Sequence of chain B:
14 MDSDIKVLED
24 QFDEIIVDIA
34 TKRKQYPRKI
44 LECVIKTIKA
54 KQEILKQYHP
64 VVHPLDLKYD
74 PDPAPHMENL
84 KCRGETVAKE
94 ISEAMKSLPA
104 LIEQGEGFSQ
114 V

Residue-level contacts at the interface:
Residue V132 in chain A contacts residue F111 in chain B (closest heavy-atom distance 3.4 Å).
Residue M108 in chain A is in contact with residue R86 in chain B (closest heavy-atom distance 3.6 Å).
Residue A52 in chain A contacts residue T50 in chain B (closest heavy-atom distance 3.9 Å).
Residue Q95 in chain A is in contact with residue Y72 in chain B (closest heavy-atom distance 3.3 Å).
Residue Q119 in chain A is in contact with residue E93 in chain B (closest heavy-atom distance 3.6 Å).
Residue S98 in chain A interacts with residue D75 in chain B (closest heavy-atom distance 3.6 Å).
Residue M27 in chain A is in contact with residue E22 in chain B (closest heavy-atom distance 3.6 Å).
Residue V24 in chain A is in contact with residue L21 in chain B (closest heavy-atom distance 3.7 Å).
Residue Q91 in chain A is in contact with residue Y72 in chain B (closest heavy-atom distance 3.1 Å).
Residue F129 in chain A is in contact with residue F111 in chain B (closest heavy-atom distance 3.2 Å).
Residue V115 in chain A interacts with residue I94 in chain B (closest heavy-atom distance 3.7 Å).
Residue Y48 in chain A interacts with residue I43 in chain B (closest heavy-atom distance 3.5 Å).
Residue W41 in chain A interacts with residue I32 in chain B (closest heavy-atom distance 3.8 Å).
Residue Y30 in chain A is in contact with residue F25 in chain B (closest heavy-atom distance 3.4 Å).
Residue Q112 in chain A contacts residue T89 in chain B (closest heavy-atom distance 3.8 Å).
Residue F34 in chain A is in contact with residue R36 in chain B (closest heavy-atom distance 3.8 Å).
Residue I55 in chain A contacts residue A53 in chain B (closest heavy-atom distance 3.7 Å).
Residue D109 in chain A is in contact with residue R86 in chain B (closest heavy-atom distance 2.3 Å).
Residue L94 in chain A contacts residue D73 in chain B (closest heavy-atom distance 3.9 Å).
Residue L45 in chain A contacts residue Y39 in chain B (closest heavy-atom distance 3.6 Å).
Residue E37 in chain A contacts residue I32 in chain B (closest heavy-atom distance 3.6 Å).
Residue I55 in chain A is in contact with residue T50 in chain B (closest heavy-atom distance 3.7 Å).
Residue Y48 in chain A is in contact with residue C46 in chain B (closest heavy-atom distance 3.8 Å).
Residue D42 in chain A is in contact with residue K35 in chain B (closest heavy-atom distance 2.9 Å).
Residue R38 in chain A contacts residue K35 in chain B (closest heavy-atom distance 3.2 Å).
Residue Y48 in chain A interacts with residue V47 in chain B (closest heavy-atom distance 3.5 Å).
Residue M122 in chain A interacts with residue S100 in chain B (closest heavy-atom distance 3.5 Å).
Residue D42 in chain A contacts residue Y39 in chain B (closest heavy-atom distance 2.6 Å).
Residue M122 in chain A interacts with residue L104 in chain B (closest heavy-atom distance 3.6 Å).
Residue S35 in chain A is in contact with residue I28 in chain B (closest heavy-atom distance 3.2 Å).
Residue T126 in chain A interacts with residue L104 in chain B (closest heavy-atom distance 3.6 Å).
Residue M122 in chain A is in contact with residue A97 in chain B (closest heavy-atom distance 3.7 Å).
Residue V115 in chain A interacts with residue E93 in chain B (closest heavy-atom distance 3.8 Å).
Residue A52 in chain A contacts residue C46 in chain B (closest heavy-atom distance 3.7 Å).
Residue F34 in chain A is in contact with residue I28 in chain B (closest heavy-atom distance 3.8 Å).
Residue M108 in chain A contacts residue L83 in chain B (closest heavy-atom distance 3.6 Å).
Residue I31 in chain A is in contact with residue F25 in chain B (closest heavy-atom distance 3.9 Å).
Residue E37 in chain A interacts with residue R36 in chain B (closest heavy-atom distance 3.0 Å).
Residue M108 in chain A contacts residue G87 in chain B (closest heavy-atom distance 3.5 Å).
Residue W41 in chain A is in contact with residue Y39 in chain B (closest heavy-atom distance 3.3 Å).
Residue F129 in chain A is in contact with residue G108 in chain B (closest heavy-atom distance 3.6 Å).
Residue F34 in chain A interacts with residue I29 in chain B (closest heavy-atom distance 3.5 Å).
Residue R38 in chain A is in contact with residue D31 in chain B (closest heavy-atom distance 3.2 Å).
Residue L45 in chain A is in contact with residue K42 in chain B (closest heavy-atom distance 4.0 Å).
Residue F101 in chain A is in contact with residue M80 in chain B (closest heavy-atom distance 3.5 Å).
Residue Q112 in chain A is in contact with residue V90 in chain B (closest heavy-atom distance 3.6 Å).
Residue S125 in chain A contacts residue L104 in chain B (closest heavy-atom distance 3.4 Å).
Residue R38 in chain A contacts residue I32 in chain B (closest heavy-atom distance 3.4 Å).
Residue Q112 in chain A contacts residue R86 in chain B (closest heavy-atom distance 3.4 Å).
Residue M122 in chain A contacts residue L101 in chain B (closest heavy-atom distance 3.5 Å).
Residue F34 in chain A is in contact with residue I32 in chain B (closest heavy-atom distance 3.7 Å).
Residue Q49 in chain A is in contact with residue C46 in chain B (closest heavy-atom distance 3.6 Å).
Residue K28 in chain A contacts residue L21 in chain B (closest heavy-atom distance 3.7 Å).
Residue M27 in chain A contacts residue F25 in chain B (closest heavy-atom distance 3.7 Å).
Residue Q91 in chain A is in contact with residue K71 in chain B (closest heavy-atom distance 3.2 Å).
Residue W41 in chain A interacts with residue P40 in chain B (closest heavy-atom distance 3.7 Å).
Residue Q91 in chain A interacts with residue L70 in chain B (closest heavy-atom distance 3.8 Å).
Residue E51 in chain A contacts residue T50 in chain B (closest heavy-atom distance 3.5 Å).
Residue L45 in chain A is in contact with residue I43 in chain B (closest heavy-atom distance 3.7 Å).
Residue I31 in chain A contacts residue I28 in chain B (closest heavy-atom distance 3.4 Å).

Sequence of chain A:
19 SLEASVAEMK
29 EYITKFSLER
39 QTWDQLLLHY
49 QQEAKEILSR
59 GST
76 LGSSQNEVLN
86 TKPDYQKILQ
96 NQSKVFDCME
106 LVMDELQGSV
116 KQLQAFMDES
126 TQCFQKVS

These two protein chains interact to form a complex.